Sequence of chain A:
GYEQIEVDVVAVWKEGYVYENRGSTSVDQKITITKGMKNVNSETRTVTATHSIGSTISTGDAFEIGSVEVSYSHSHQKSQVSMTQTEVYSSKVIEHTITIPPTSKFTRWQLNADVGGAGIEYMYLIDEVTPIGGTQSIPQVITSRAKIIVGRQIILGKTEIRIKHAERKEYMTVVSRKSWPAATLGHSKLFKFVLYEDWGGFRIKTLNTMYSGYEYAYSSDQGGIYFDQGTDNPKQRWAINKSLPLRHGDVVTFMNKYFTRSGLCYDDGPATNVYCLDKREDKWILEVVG

Residue-level contacts at the interface:
Residue V18 in chain A contacts residue H256 in chain B (closest heavy-atom distance 3.3 Å).
Residue E289 in chain A interacts with residue H195 in chain B (closest heavy-atom distance 3.0 Å).
Residue R30 in chain A interacts with residue D135 in chain B (closest heavy-atom distance 2.8 Å).
Residue K46 in chain A contacts residue E95 in chain B (closest heavy-atom distance 2.8 Å).
Residue Q148 in chain A is in contact with residue I157 in chain B (closest heavy-atom distance 2.8 Å).
Residue T268 in chain A is in contact with residue S184 in chain B (closest heavy-atom distance 3.1 Å).
Residue T42 in chain A contacts residue S99 in chain B (closest heavy-atom distance 2.9 Å).
Residue N249 in chain A is in contact with residue K197 in chain B (closest heavy-atom distance 3.0 Å).
Residue V48 in chain A contacts residue Q93 in chain B (closest heavy-atom distance 2.7 Å).
Residue Y25 in chain A interacts with residue H104 in chain B (closest heavy-atom distance 3.2 Å).
Residue R269 in chain A interacts with residue S184 in chain B (closest heavy-atom distance 2.8 Å).
Residue S145 in chain A is in contact with residue K155 in chain B (closest heavy-atom distance 3.3 Å).
Residue D36 in chain A contacts residue T105 in chain B (closest heavy-atom distance 3.0 Å).
Residue I146 in chain A interacts with residue K155 in chain B (closest heavy-atom distance 2.8 Å).
Residue E28 in chain A is in contact with residue L133 in chain B (closest heavy-atom distance 2.8 Å).
Residue E51 in chain A interacts with residue S90 in chain B (closest heavy-atom distance 2.8 Å).
Residue Q37 in chain A is in contact with residue E103 in chain B (closest heavy-atom distance 3.3 Å).
Residue S66 in chain A contacts residue S75 in chain B (closest heavy-atom distance 2.8 Å).
Residue I248 in chain A is in contact with residue L198 in chain B (closest heavy-atom distance 3.3 Å).
Residue I39 in chain A is in contact with residue V101 in chain B (closest heavy-atom distance 3.3 Å).
Residue T58 in chain A contacts residue S83 in chain B (closest heavy-atom distance 3.0 Å).
Residue W21 in chain A interacts with residue E129 in chain B (closest heavy-atom distance 3.3 Å).
Residue T54 in chain A contacts residue S87 in chain B (closest heavy-atom distance 2.8 Å).
Residue Q148 in chain A is in contact with residue I128 in chain B (closest heavy-atom distance 3.3 Å).
Residue S50 in chain A interacts with residue M91 in chain B (closest heavy-atom distance 3.0 Å).
Residue T42 in chain A contacts residue S98 in chain B (closest heavy-atom distance 3.1 Å).
Residue G62 in chain A interacts with residue S79 in chain B (closest heavy-atom distance 2.8 Å).
Residue Q144 in chain A contacts residue K155 in chain B (closest heavy-atom distance 2.8 Å).
Residue V149 in chain A is in contact with residue I157 in chain B (closest heavy-atom distance 3.2 Å).
Residue Y27 in chain A interacts with residue H104 in chain B (closest heavy-atom distance 3.3 Å).
Residue V55 in chain A interacts with residue Q85 in chain B (closest heavy-atom distance 3.3 Å).
Residue E23 in chain A interacts with residue K100 in chain B (closest heavy-atom distance 3.3 Å).
Residue S60 in chain A is in contact with residue S81 in chain B (closest heavy-atom distance 3.0 Å).
Residue K38 in chain A contacts residue E103 in chain B (closest heavy-atom distance 2.9 Å).
Residue K287 in chain A contacts residue D276 in chain B (closest heavy-atom distance 3.0 Å).
Residue G44 in chain A interacts with residue Y97 in chain B (closest heavy-atom distance 2.9 Å).
Residue H59 in chain A contacts residue Y80 in chain B (closest heavy-atom distance 3.2 Å).
Residue Y27 in chain A interacts with residue D135 in chain B (closest heavy-atom distance 2.6 Å).
Residue I146 in chain A interacts with residue I157 in chain B (closest heavy-atom distance 2.8 Å).
Residue K287 in chain A is in contact with residue G277 in chain B (closest heavy-atom distance 2.7 Å).
Residue E28 in chain A is in contact with residue D135 in chain B (closest heavy-atom distance 2.9 Å).
Residue T52 in chain A is in contact with residue V89 in chain B (closest heavy-atom distance 2.8 Å).
Residue S60 in chain A contacts residue Y80 in chain B (closest heavy-atom distance 3.2 Å).
Residue T56 in chain A interacts with residue Q85 in chain B (closest heavy-atom distance 2.8 Å).
Residue V35 in chain A is in contact with residue T105 in chain B (closest heavy-atom distance 3.3 Å).
Residue R53 in chain A interacts with residue Q88 in chain B (closest heavy-atom distance 2.9 Å).
Residue Q37 in chain A is in contact with residue H104 in chain B (closest heavy-atom distance 2.6 Å).
Residue T268 in chain A is in contact with residue V183 in chain B (closest heavy-atom distance 3.3 Å).
Residue T58 in chain A interacts with residue H82 in chain B (closest heavy-atom distance 3.2 Å).
Residue V26 in chain A is in contact with residue Y132 in chain B (closest heavy-atom distance 3.3 Å).
Residue S63 in chain A contacts residue E77 in chain B (closest heavy-atom distance 3.0 Å).
Residue Q144 in chain A interacts with residue A154 in chain B (closest heavy-atom distance 3.2 Å).
Residue I61 in chain A is in contact with residue S79 in chain B (closest heavy-atom distance 3.3 Å).
Residue T40 in chain A is in contact with residue V101 in chain B (closest heavy-atom distance 2.7 Å).
Residue D122 in chain A interacts with residue K197 in chain B (closest heavy-atom distance 3.3 Å).
Residue V26 in chain A is in contact with residue M131 in chain B (closest heavy-atom distance 3.0 Å).
Residue E28 in chain A is in contact with residue Y132 in chain B (closest heavy-atom distance 2.8 Å).
Residue T64 in chain A contacts residue E77 in chain B (closest heavy-atom distance 3.1 Å).
Residue E289 in chain A contacts residue G194 in chain B (closest heavy-atom distance 3.0 Å).
Residue V26 in chain A contacts residue L133 in chain B (closest heavy-atom distance 2.9 Å).

Sequence of chain B:
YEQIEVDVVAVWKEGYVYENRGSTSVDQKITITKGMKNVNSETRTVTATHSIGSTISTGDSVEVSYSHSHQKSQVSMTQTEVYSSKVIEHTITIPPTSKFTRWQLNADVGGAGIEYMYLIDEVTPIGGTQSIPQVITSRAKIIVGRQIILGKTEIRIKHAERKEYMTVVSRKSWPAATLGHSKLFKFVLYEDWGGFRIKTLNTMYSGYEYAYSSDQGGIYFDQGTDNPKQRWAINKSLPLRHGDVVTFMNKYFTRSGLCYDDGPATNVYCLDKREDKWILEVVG

This data describes a binding interaction between two proteins.